These two protein chains interact to form a complex.

Sequence of protein 1:
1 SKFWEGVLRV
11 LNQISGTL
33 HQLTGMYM

Sequence of protein 2:
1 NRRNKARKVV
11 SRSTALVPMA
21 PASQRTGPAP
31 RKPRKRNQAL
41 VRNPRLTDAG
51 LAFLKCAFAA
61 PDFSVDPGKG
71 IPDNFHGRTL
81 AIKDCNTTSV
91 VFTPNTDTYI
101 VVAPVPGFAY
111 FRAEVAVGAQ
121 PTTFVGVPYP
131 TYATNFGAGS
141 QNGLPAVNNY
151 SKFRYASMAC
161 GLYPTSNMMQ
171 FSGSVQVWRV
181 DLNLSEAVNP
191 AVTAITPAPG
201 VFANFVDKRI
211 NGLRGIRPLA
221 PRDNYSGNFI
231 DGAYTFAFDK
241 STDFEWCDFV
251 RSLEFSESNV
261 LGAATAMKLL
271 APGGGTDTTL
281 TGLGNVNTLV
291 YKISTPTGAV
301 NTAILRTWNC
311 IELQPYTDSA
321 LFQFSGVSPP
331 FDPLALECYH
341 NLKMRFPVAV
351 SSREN

Interface contacts:
Residue N341 in protein 2 is in contact with residue I14 in protein 1 (closest heavy-atom distance 3.9 Å).
Residue R42 in protein 2 interacts with residue M38 in protein 1 (closest heavy-atom distance 4.0 Å).
Residue R345 in protein 2 interacts with residue I14 in protein 1 (closest heavy-atom distance 3.1 Å).
Residue N341 in protein 2 interacts with residue L35 in protein 1 (closest heavy-atom distance 4.1 Å).
Residue D62 in protein 2 interacts with residue W4 in protein 1 (closest heavy-atom distance 2.9 Å).
Residue N341 in protein 2 interacts with residue H33 in protein 1 (closest heavy-atom distance 3.9 Å).
Residue R345 in protein 2 is in contact with residue V10 in protein 1 (closest heavy-atom distance 3.8 Å).
Residue F346 in protein 2 is in contact with residue G6 in protein 1 (closest heavy-atom distance 4.2 Å).
Residue E337 in protein 2 interacts with residue Q34 in protein 1 (closest heavy-atom distance 4.9 Å).
Residue A59 in protein 2 interacts with residue F3 in protein 1 (closest heavy-atom distance 4.4 Å).
Residue L342 in protein 2 is in contact with residue V10 in protein 1 (closest heavy-atom distance 3.5 Å).
Residue E337 in protein 2 is in contact with residue L35 in protein 1 (closest heavy-atom distance 3.6 Å).
Residue R42 in protein 2 interacts with residue G37 in protein 1 (closest heavy-atom distance 3.1 Å).
Residue A59 in protein 2 interacts with residue W4 in protein 1 (closest heavy-atom distance 3.6 Å).
Residue E337 in protein 2 is in contact with residue M38 in protein 1 (closest heavy-atom distance 4.4 Å).
Residue L342 in protein 2 contacts residue I14 in protein 1 (closest heavy-atom distance 4.3 Å).
Residue F331 in protein 2 interacts with residue Y39 in protein 1 (closest heavy-atom distance 4.5 Å).
Residue P44 in protein 2 contacts residue T17 in protein 1 (closest heavy-atom distance 3.9 Å).
Residue P333 in protein 2 interacts with residue G37 in protein 1 (closest heavy-atom distance 4.9 Å).
Residue F58 in protein 2 interacts with residue V7 in protein 1 (closest heavy-atom distance 3.8 Å).
Residue F346 in protein 2 interacts with residue F3 in protein 1 (closest heavy-atom distance 4.3 Å).
Residue F236 in protein 2 interacts with residue F3 in protein 1 (closest heavy-atom distance 3.8 Å).
Residue P61 in protein 2 contacts residue K2 in protein 1 (closest heavy-atom distance 4.8 Å).
Residue C338 in protein 2 is in contact with residue L11 in protein 1 (closest heavy-atom distance 3.9 Å).
Residue L51 in protein 2 is in contact with residue W4 in protein 1 (closest heavy-atom distance 4.0 Å).
Residue L334 in protein 2 contacts residue G37 in protein 1 (closest heavy-atom distance 4.7 Å).
Residue F63 in protein 2 is in contact with residue W4 in protein 1 (closest heavy-atom distance 3.8 Å).
Residue R345 in protein 2 is in contact with residue H33 in protein 1 (closest heavy-atom distance 4.2 Å).
Residue R42 in protein 2 is in contact with residue M40 in protein 1 (closest heavy-atom distance 4.3 Å).
Residue Y234 in protein 2 is in contact with residue F3 in protein 1 (closest heavy-atom distance 3.9 Å).
Residue C338 in protein 2 is in contact with residue L35 in protein 1 (closest heavy-atom distance 3.6 Å).
Residue F346 in protein 2 interacts with residue V7 in protein 1 (closest heavy-atom distance 3.9 Å).
Residue D62 in protein 2 contacts residue S1 in protein 1 (closest heavy-atom distance 3.0 Å).
Residue L54 in protein 2 is in contact with residue L11 in protein 1 (closest heavy-atom distance 4.7 Å).
Residue L342 in protein 2 is in contact with residue V7 in protein 1 (closest heavy-atom distance 4.0 Å).
Residue L54 in protein 2 is in contact with residue W4 in protein 1 (closest heavy-atom distance 3.9 Å).
Residue F331 in protein 2 interacts with residue M40 in protein 1 (closest heavy-atom distance 4.5 Å).
Residue D62 in protein 2 is in contact with residue K2 in protein 1 (closest heavy-atom distance 2.9 Å).
Residue N341 in protein 2 is in contact with residue Q34 in protein 1 (closest heavy-atom distance 4.8 Å).
Residue N74 in protein 2 contacts residue M40 in protein 1 (closest heavy-atom distance 4.8 Å).
Residue H340 in protein 2 interacts with residue Y39 in protein 1 (closest heavy-atom distance 4.6 Å).
Residue F346 in protein 2 is in contact with residue V10 in protein 1 (closest heavy-atom distance 3.8 Å).
Residue V350 in protein 2 contacts residue F3 in protein 1 (closest heavy-atom distance 4.2 Å).
Residue K55 in protein 2 contacts residue W4 in protein 1 (closest heavy-atom distance 3.6 Å).
Residue E337 in protein 2 contacts residue G37 in protein 1 (closest heavy-atom distance 3.8 Å).
Residue A59 in protein 2 contacts residue V7 in protein 1 (closest heavy-atom distance 5.0 Å).
Residue N355 in protein 2 is in contact with residue F3 in protein 1 (closest heavy-atom distance 4.9 Å).
Residue E337 in protein 2 contacts residue T36 in protein 1 (closest heavy-atom distance 2.8 Å).
Residue F63 in protein 2 interacts with residue S1 in protein 1 (closest heavy-atom distance 4.3 Å).
Residue D62 in protein 2 interacts with residue F3 in protein 1 (closest heavy-atom distance 3.1 Å).
Residue F58 in protein 2 is in contact with residue F3 in protein 1 (closest heavy-atom distance 3.6 Å).
Residue L334 in protein 2 contacts residue L35 in protein 1 (closest heavy-atom distance 4.8 Å).
Residue L336 in protein 2 interacts with residue Y39 in protein 1 (closest heavy-atom distance 3.6 Å).
Residue L342 in protein 2 contacts residue L11 in protein 1 (closest heavy-atom distance 4.0 Å).
Residue N355 in protein 2 interacts with residue K2 in protein 1 (closest heavy-atom distance 3.3 Å).
Residue P333 in protein 2 interacts with residue Y39 in protein 1 (closest heavy-atom distance 3.5 Å).
Residue C338 in protein 2 interacts with residue I14 in protein 1 (closest heavy-atom distance 4.8 Å).
Residue E337 in protein 2 is in contact with residue Y39 in protein 1 (closest heavy-atom distance 3.8 Å).
Residue R42 in protein 2 interacts with residue Y39 in protein 1 (closest heavy-atom distance 2.4 Å).